Sequence of the first protein:
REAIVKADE

Sequence of the second protein:
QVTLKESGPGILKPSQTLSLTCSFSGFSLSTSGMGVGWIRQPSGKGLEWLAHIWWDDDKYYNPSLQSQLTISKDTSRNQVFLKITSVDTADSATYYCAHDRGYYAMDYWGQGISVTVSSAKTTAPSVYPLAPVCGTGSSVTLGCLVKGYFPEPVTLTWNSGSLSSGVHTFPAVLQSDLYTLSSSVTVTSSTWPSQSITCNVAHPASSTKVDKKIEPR

The following describes two proteins that form a bound complex.

Contacts between the two chains:
Residue D58 in the second protein is in contact with residue K7 in the first protein (closest heavy-atom distance 2.8 Å).
Residue Y104 in the second protein contacts residue K7 in the first protein (closest heavy-atom distance 4.9 Å).
Residue Y103 in the second protein interacts with residue E10 in the first protein (closest heavy-atom distance 2.5 Å).
Residue G102 in the second protein contacts residue K7 in the first protein (closest heavy-atom distance 2.9 Å).
Residue Y103 in the second protein is in contact with residue A8 in the first protein (closest heavy-atom distance 3.4 Å).
Residue Y103 in the second protein contacts residue D9 in the first protein (closest heavy-atom distance 3.5 Å).
Residue G102 in the second protein interacts with residue D9 in the first protein (closest heavy-atom distance 4.9 Å).
Residue R101 in the second protein contacts residue A8 in the first protein (closest heavy-atom distance 3.9 Å).
Residue W55 in the second protein interacts with residue K7 in the first protein (closest heavy-atom distance 3.5 Å).
Residue Y104 in the second protein interacts with residue I5 in the first protein (closest heavy-atom distance 3.9 Å).
Residue Y104 in the second protein interacts with residue A4 in the first protein (closest heavy-atom distance 4.6 Å).
Residue Y103 in the second protein is in contact with residue V6 in the first protein (closest heavy-atom distance 4.3 Å).
Residue G102 in the second protein is in contact with residue I5 in the first protein (closest heavy-atom distance 4.8 Å).
Residue W54 in the second protein interacts with residue K7 in the first protein (closest heavy-atom distance 3.5 Å).
Residue G33 in the second protein interacts with residue A8 in the first protein (closest heavy-atom distance 3.8 Å).
Residue D56 in the second protein contacts residue K7 in the first protein (closest heavy-atom distance 2.8 Å).
Residue G102 in the second protein interacts with residue V6 in the first protein (closest heavy-atom distance 3.8 Å).
Residue Y60 in the second protein contacts residue K7 in the first protein (closest heavy-atom distance 4.1 Å).
Residue G102 in the second protein is in contact with residue A8 in the first protein (closest heavy-atom distance 3.2 Å).
Residue R101 in the second protein contacts residue D9 in the first protein (closest heavy-atom distance 4.5 Å).
Residue R101 in the second protein interacts with residue E10 in the first protein (closest heavy-atom distance 2.5 Å).
Residue Y60 in the second protein contacts residue I5 in the first protein (closest heavy-atom distance 3.8 Å).